Sequence of the second protein:
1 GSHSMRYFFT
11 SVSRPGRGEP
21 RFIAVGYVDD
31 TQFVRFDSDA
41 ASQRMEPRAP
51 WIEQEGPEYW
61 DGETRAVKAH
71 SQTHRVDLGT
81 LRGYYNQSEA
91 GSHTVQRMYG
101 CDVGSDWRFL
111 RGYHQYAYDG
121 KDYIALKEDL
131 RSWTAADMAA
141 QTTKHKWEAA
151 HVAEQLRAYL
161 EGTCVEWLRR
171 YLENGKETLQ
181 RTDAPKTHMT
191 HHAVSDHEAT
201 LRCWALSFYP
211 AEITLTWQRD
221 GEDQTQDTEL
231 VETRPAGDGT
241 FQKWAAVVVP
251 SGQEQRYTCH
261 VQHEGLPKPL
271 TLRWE

Contacts between the two chains:
Residue W167 in the second protein interacts with residue L1 in the first protein (closest heavy-atom distance 3.6 Å).
Residue M5 in the second protein contacts residue L1 in the first protein (closest heavy-atom distance 4.0 Å).
Residue W147 in the second protein is in contact with residue V7 in the first protein (closest heavy-atom distance 3.5 Å).
Residue T143 in the second protein interacts with residue V9 in the first protein (closest heavy-atom distance 2.7 Å).
Residue K146 in the second protein contacts residue V9 in the first protein (closest heavy-atom distance 2.7 Å).
Residue H70 in the second protein contacts residue F3 in the first protein (closest heavy-atom distance 3.2 Å).
Residue H70 in the second protein contacts residue L2 in the first protein (closest heavy-atom distance 4.1 Å).
Residue D77 in the second protein interacts with residue V7 in the first protein (closest heavy-atom distance 4.4 Å).
Residue D77 in the second protein is in contact with residue V9 in the first protein (closest heavy-atom distance 2.9 Å).
Residue A66 in the second protein is in contact with residue L2 in the first protein (closest heavy-atom distance 3.8 Å).
Residue W147 in the second protein interacts with residue V9 in the first protein (closest heavy-atom distance 4.0 Å).
Residue M45 in the second protein interacts with residue L2 in the first protein (closest heavy-atom distance 3.6 Å).
Residue Y159 in the second protein interacts with residue L2 in the first protein (closest heavy-atom distance 3.8 Å).
Residue W147 in the second protein interacts with residue Y8 in the first protein (closest heavy-atom distance 2.8 Å).
Residue Y84 in the second protein interacts with residue V9 in the first protein (closest heavy-atom distance 2.7 Å).
Residue Y159 in the second protein contacts residue F3 in the first protein (closest heavy-atom distance 3.5 Å).
Residue Q155 in the second protein contacts residue F3 in the first protein (closest heavy-atom distance 3.8 Å).
Residue V76 in the second protein is in contact with residue Y8 in the first protein (closest heavy-atom distance 3.8 Å).
Residue H114 in the second protein interacts with residue V7 in the first protein (closest heavy-atom distance 4.4 Å).
Residue F9 in the second protein contacts residue L2 in the first protein (closest heavy-atom distance 3.7 Å).
Residue T80 in the second protein contacts residue V9 in the first protein (closest heavy-atom distance 3.6 Å).
Residue Y99 in the second protein contacts residue L2 in the first protein (closest heavy-atom distance 3.3 Å).
Residue Y116 in the second protein is in contact with residue V9 in the first protein (closest heavy-atom distance 3.8 Å).
Residue Y116 in the second protein interacts with residue V7 in the first protein (closest heavy-atom distance 3.8 Å).
Residue Y7 in the second protein is in contact with residue L2 in the first protein (closest heavy-atom distance 3.5 Å).
Residue F33 in the second protein contacts residue L1 in the first protein (closest heavy-atom distance 4.8 Å).
Residue Y99 in the second protein contacts residue F3 in the first protein (closest heavy-atom distance 2.9 Å).
Residue R97 in the second protein is in contact with residue Y5 in the first protein (closest heavy-atom distance 5.0 Å).
Residue Q72 in the second protein contacts residue Y8 in the first protein (closest heavy-atom distance 4.8 Å).
Residue L81 in the second protein is in contact with residue V9 in the first protein (closest heavy-atom distance 3.9 Å).
Residue E63 in the second protein contacts residue L2 in the first protein (closest heavy-atom distance 2.7 Å).
Residue Y159 in the second protein interacts with residue L1 in the first protein (closest heavy-atom distance 2.8 Å).
Residue T73 in the second protein contacts residue Y8 in the first protein (closest heavy-atom distance 3.7 Å).
Residue A66 in the second protein interacts with residue F3 in the first protein (closest heavy-atom distance 4.6 Å).
Residue V67 in the second protein is in contact with residue L2 in the first protein (closest heavy-atom distance 3.6 Å).
Residue T73 in the second protein is in contact with residue V7 in the first protein (closest heavy-atom distance 3.4 Å).
Residue Q155 in the second protein interacts with residue Y5 in the first protein (closest heavy-atom distance 3.7 Å).
Residue Y123 in the second protein interacts with residue V9 in the first protein (closest heavy-atom distance 4.3 Å).
Residue R97 in the second protein interacts with residue F3 in the first protein (closest heavy-atom distance 4.1 Å).
Residue Y171 in the second protein is in contact with residue L1 in the first protein (closest heavy-atom distance 2.8 Å).
Residue T163 in the second protein interacts with residue L1 in the first protein (closest heavy-atom distance 3.8 Å).
Residue K146 in the second protein interacts with residue Y8 in the first protein (closest heavy-atom distance 3.9 Å).
Residue T73 in the second protein contacts residue P6 in the first protein (closest heavy-atom distance 4.3 Å).
Residue Y7 in the second protein contacts residue L1 in the first protein (closest heavy-atom distance 2.7 Å).
Residue E63 in the second protein interacts with residue L1 in the first protein (closest heavy-atom distance 3.3 Å).
Residue R97 in the second protein is in contact with residue V7 in the first protein (closest heavy-atom distance 3.5 Å).
Residue Y59 in the second protein is in contact with residue L1 in the first protein (closest heavy-atom distance 3.8 Å).
Residue L156 in the second protein contacts residue F3 in the first protein (closest heavy-atom distance 3.9 Å).
Residue V152 in the second protein contacts residue V7 in the first protein (closest heavy-atom distance 4.0 Å).
Residue D77 in the second protein interacts with residue Y8 in the first protein (closest heavy-atom distance 3.5 Å).

This data describes a binding interaction between two proteins.

Sequence of the first protein:
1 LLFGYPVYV